These two protein chains interact to form a complex.

Sequence of protein 2:
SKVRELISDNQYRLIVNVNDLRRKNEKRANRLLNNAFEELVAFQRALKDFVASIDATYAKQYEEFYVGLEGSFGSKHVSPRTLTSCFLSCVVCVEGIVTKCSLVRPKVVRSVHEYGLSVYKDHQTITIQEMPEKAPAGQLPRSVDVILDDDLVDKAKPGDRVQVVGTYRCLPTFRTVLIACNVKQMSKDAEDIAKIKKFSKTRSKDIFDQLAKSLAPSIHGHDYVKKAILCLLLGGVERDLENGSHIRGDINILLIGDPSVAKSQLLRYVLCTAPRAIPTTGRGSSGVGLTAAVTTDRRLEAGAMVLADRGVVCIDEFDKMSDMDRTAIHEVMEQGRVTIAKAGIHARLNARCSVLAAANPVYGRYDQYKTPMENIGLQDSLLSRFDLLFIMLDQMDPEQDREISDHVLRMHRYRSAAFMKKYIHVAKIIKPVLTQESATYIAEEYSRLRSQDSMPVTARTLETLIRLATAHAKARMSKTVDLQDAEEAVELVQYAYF

Sequence of protein 1:
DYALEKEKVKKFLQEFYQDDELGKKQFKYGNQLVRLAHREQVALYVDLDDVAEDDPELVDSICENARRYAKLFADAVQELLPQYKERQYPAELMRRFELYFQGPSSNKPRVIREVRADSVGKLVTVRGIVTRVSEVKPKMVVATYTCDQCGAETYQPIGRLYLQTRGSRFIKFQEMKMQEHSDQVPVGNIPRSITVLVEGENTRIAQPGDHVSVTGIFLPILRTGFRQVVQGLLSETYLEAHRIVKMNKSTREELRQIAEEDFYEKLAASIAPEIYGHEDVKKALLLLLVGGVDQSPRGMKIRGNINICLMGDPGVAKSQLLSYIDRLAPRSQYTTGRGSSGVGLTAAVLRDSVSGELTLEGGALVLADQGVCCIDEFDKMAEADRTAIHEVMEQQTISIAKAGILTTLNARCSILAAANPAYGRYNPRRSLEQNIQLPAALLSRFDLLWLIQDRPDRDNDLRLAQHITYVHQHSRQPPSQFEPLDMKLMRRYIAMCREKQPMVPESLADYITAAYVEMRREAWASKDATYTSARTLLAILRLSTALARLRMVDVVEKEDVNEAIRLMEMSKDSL

Interface contacts:
Residue Q389 in protein 1 interacts with residue S333 in protein 2 (closest heavy-atom distance 2.7 Å).
Residue I249 in protein 1 interacts with residue A440 in protein 2 (closest heavy-atom distance 3.6 Å).
Residue H541 in protein 1 interacts with residue R327 in protein 2 (closest heavy-atom distance 3.6 Å).
Residue V157 in protein 1 contacts residue Y188 in protein 2 (closest heavy-atom distance 3.0 Å).
Residue H541 in protein 1 contacts residue L329 in protein 2 (closest heavy-atom distance 3.9 Å).
Residue T405 in protein 1 interacts with residue E424 in protein 2 (closest heavy-atom distance 3.0 Å).
Residue Q287 in protein 1 contacts residue L190 in protein 2 (closest heavy-atom distance 3.3 Å).
Residue D530 in protein 1 contacts residue T614 in protein 2 (closest heavy-atom distance 3.9 Å).
Residue H541 in protein 1 contacts residue D328 in protein 2 (closest heavy-atom distance 3.4 Å).
Residue G247 in protein 1 contacts residue R430 in protein 2 (closest heavy-atom distance 3.1 Å).
Residue N248 in protein 1 is in contact with residue R441 in protein 2 (closest heavy-atom distance 2.8 Å).
Residue I249 in protein 1 contacts residue H439 in protein 2 (closest heavy-atom distance 3.7 Å).
Residue Q542 in protein 1 contacts residue L582 in protein 2 (closest heavy-atom distance 3.0 Å).
Residue V289 in protein 1 interacts with residue S144 in protein 2 (closest heavy-atom distance 3.4 Å).
Residue Y345 in protein 1 is in contact with residue H334 in protein 2 (closest heavy-atom distance 2.9 Å).
Residue V288 in protein 1 contacts residue G189 in protein 2 (closest heavy-atom distance 3.6 Å).
Residue S544 in protein 1 contacts residue E330 in protein 2 (closest heavy-atom distance 2.5 Å).
Residue R396 in protein 1 contacts residue N331 in protein 2 (closest heavy-atom distance 3.1 Å).
Residue H541 in protein 1 interacts with residue E619 in protein 2 (closest heavy-atom distance 3.8 Å).
Residue V540 in protein 1 contacts residue L582 in protein 2 (closest heavy-atom distance 4.0 Å).
Residue E68 in protein 1 contacts residue E187 in protein 2 (closest heavy-atom distance 2.7 Å).
Residue A154 in protein 1 interacts with residue V192 in protein 2 (closest heavy-atom distance 3.9 Å).
Residue V246 in protein 1 contacts residue R441 in protein 2 (closest heavy-atom distance 3.5 Å).
Residue E295 in protein 1 is in contact with residue R138 in protein 2 (closest heavy-atom distance 3.2 Å).
Residue P525 in protein 1 contacts residue R598 in protein 2 (closest heavy-atom distance 2.9 Å).
Residue H541 in protein 1 contacts residue L582 in protein 2 (closest heavy-atom distance 3.5 Å).
Residue L293 in protein 1 contacts residue Y193 in protein 2 (closest heavy-atom distance 3.8 Å).
Residue R396 in protein 1 contacts residue G332 in protein 2 (closest heavy-atom distance 3.5 Å).
Residue T538 in protein 1 contacts residue L582 in protein 2 (closest heavy-atom distance 2.9 Å).
Residue V289 in protein 1 is in contact with residue S191 in protein 2 (closest heavy-atom distance 3.0 Å).
Residue L531 in protein 1 interacts with residue A591 in protein 2 (closest heavy-atom distance 3.1 Å).
Residue V288 in protein 1 interacts with residue L190 in protein 2 (closest heavy-atom distance 3.0 Å).
Residue Y297 in protein 1 contacts residue R138 in protein 2 (closest heavy-atom distance 3.5 Å).
Residue A386 in protein 1 interacts with residue H334 in protein 2 (closest heavy-atom distance 3.3 Å).
Residue R524 in protein 1 contacts residue R598 in protein 2 (closest heavy-atom distance 3.1 Å).
Residue A154 in protein 1 is in contact with residue K194 in protein 2 (closest heavy-atom distance 3.3 Å).
Residue I537 in protein 1 contacts residue L618 in protein 2 (closest heavy-atom distance 3.9 Å).
Residue D155 in protein 1 interacts with residue Y188 in protein 2 (closest heavy-atom distance 2.9 Å).
Residue K159 in protein 1 interacts with residue Y188 in protein 2 (closest heavy-atom distance 3.3 Å).
Residue A154 in protein 1 contacts residue Y193 in protein 2 (closest heavy-atom distance 3.1 Å).
Residue R71 in protein 1 contacts residue Y188 in protein 2 (closest heavy-atom distance 2.6 Å).
Residue E68 in protein 1 contacts residue Y188 in protein 2 (closest heavy-atom distance 3.6 Å).
Residue V157 in protein 1 is in contact with residue V192 in protein 2 (closest heavy-atom distance 3.5 Å).
Residue Y345 in protein 1 contacts residue A615 in protein 2 (closest heavy-atom distance 3.1 Å).
Residue G247 in protein 1 contacts residue R441 in protein 2 (closest heavy-atom distance 3.1 Å).
Residue G158 in protein 1 contacts residue Y188 in protein 2 (closest heavy-atom distance 4.0 Å).
Residue R71 in protein 1 contacts residue G189 in protein 2 (closest heavy-atom distance 3.5 Å).
Residue V385 in protein 1 interacts with residue H334 in protein 2 (closest heavy-atom distance 3.4 Å).
Residue S294 in protein 1 interacts with residue Y193 in protein 2 (closest heavy-atom distance 3.8 Å).
Residue V157 in protein 1 is in contact with residue Y193 in protein 2 (closest heavy-atom distance 3.6 Å).
Residue I537 in protein 1 is in contact with residue E619 in protein 2 (closest heavy-atom distance 3.4 Å).
Residue A386 in protein 1 contacts residue A615 in protein 2 (closest heavy-atom distance 3.9 Å).
Residue V288 in protein 1 contacts residue S191 in protein 2 (closest heavy-atom distance 3.8 Å).
Residue D523 in protein 1 contacts residue R598 in protein 2 (closest heavy-atom distance 3.8 Å).
Residue A154 in protein 1 contacts residue D195 in protein 2 (closest heavy-atom distance 3.3 Å).
Residue A534 in protein 1 interacts with residue A591 in protein 2 (closest heavy-atom distance 3.5 Å).
Residue P383 in protein 1 is in contact with residue R616 in protein 2 (closest heavy-atom distance 3.8 Å).
Residue V289 in protein 1 interacts with residue L190 in protein 2 (closest heavy-atom distance 3.4 Å).
Residue V385 in protein 1 contacts residue A615 in protein 2 (closest heavy-atom distance 3.0 Å).
Residue L533 in protein 1 contacts residue T614 in protein 2 (closest heavy-atom distance 3.3 Å).